Sequence of chain B:
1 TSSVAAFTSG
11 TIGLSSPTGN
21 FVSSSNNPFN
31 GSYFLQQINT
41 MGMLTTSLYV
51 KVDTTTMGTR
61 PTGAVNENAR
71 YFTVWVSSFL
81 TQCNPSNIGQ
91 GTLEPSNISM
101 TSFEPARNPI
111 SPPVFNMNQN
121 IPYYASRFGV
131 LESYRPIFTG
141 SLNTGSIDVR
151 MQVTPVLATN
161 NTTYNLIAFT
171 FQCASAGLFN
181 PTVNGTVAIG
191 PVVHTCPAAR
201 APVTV

Contacts between the two chains:
Residue R135 in chain A is in contact with residue R150 in chain B (closest heavy-atom distance 3.2 Å).
Residue I38 in chain A is in contact with residue M41 in chain B (closest heavy-atom distance 4.0 Å).
Residue Y49 in chain A interacts with residue R107 in chain B (closest heavy-atom distance 4.8 Å).
Residue Y49 in chain A interacts with residue I110 in chain B (closest heavy-atom distance 3.7 Å).
Residue I137 in chain A interacts with residue P112 in chain B (closest heavy-atom distance 4.0 Å).
Residue I137 in chain A interacts with residue P113 in chain B (closest heavy-atom distance 4.6 Å).
Residue S47 in chain A is in contact with residue M43 in chain B (closest heavy-atom distance 3.6 Å).
Residue I137 in chain A is in contact with residue F128 in chain B (closest heavy-atom distance 3.7 Å).
Residue Y134 in chain A interacts with residue V130 in chain B (closest heavy-atom distance 3.6 Å).
Residue I137 in chain A contacts residue I110 in chain B (closest heavy-atom distance 3.7 Å).
Residue Y134 in chain A contacts residue G129 in chain B (closest heavy-atom distance 3.5 Å).
Residue E132 in chain A interacts with residue V130 in chain B (closest heavy-atom distance 4.0 Å).
Residue I38 in chain A interacts with residue M43 in chain B (closest heavy-atom distance 4.0 Å).
Residue P191 in chain A contacts residue P197 in chain B (closest heavy-atom distance 4.2 Å).
Residue G13 in chain A interacts with residue P109 in chain B (closest heavy-atom distance 4.8 Å).
Residue Y134 in chain A is in contact with residue R150 in chain B (closest heavy-atom distance 3.8 Å).
Residue V4 in chain A interacts with residue S3 in chain B (closest heavy-atom distance 4.4 Å).
Residue V4 in chain A contacts residue T40 in chain B (closest heavy-atom distance 3.5 Å).
Residue R135 in chain A contacts residue F128 in chain B (closest heavy-atom distance 3.4 Å).
Residue S47 in chain A is in contact with residue P197 in chain B (closest heavy-atom distance 3.5 Å).
Residue R135 in chain A contacts residue G129 in chain B (closest heavy-atom distance 3.2 Å).
Residue P136 in chain A interacts with residue F128 in chain B (closest heavy-atom distance 3.3 Å).
Residue E94 in chain A is in contact with residue M41 in chain B (closest heavy-atom distance 3.8 Å).
Residue S133 in chain A is in contact with residue G129 in chain B (closest heavy-atom distance 4.1 Å).
Residue A5 in chain A interacts with residue M41 in chain B (closest heavy-atom distance 4.0 Å).
Residue E94 in chain A contacts residue A201 in chain B (closest heavy-atom distance 4.6 Å).
Residue G190 in chain A contacts residue F128 in chain B (closest heavy-atom distance 4.7 Å).
Residue Q36 in chain A contacts residue M43 in chain B (closest heavy-atom distance 3.4 Å).
Residue S133 in chain A contacts residue V130 in chain B (closest heavy-atom distance 3.5 Å).
Residue A6 in chain A interacts with residue M41 in chain B (closest heavy-atom distance 3.9 Å).
Residue S133 in chain A interacts with residue L131 in chain B (closest heavy-atom distance 3.0 Å).
Residue T45 in chain A interacts with residue M43 in chain B (closest heavy-atom distance 4.4 Å).
Residue Y49 in chain A contacts residue P197 in chain B (closest heavy-atom distance 3.8 Å).
Residue P191 in chain A interacts with residue T195 in chain B (closest heavy-atom distance 4.4 Å).
Residue I137 in chain A interacts with residue S111 in chain B (closest heavy-atom distance 4.0 Å).
Residue V193 in chain A is in contact with residue T195 in chain B (closest heavy-atom distance 3.3 Å).
Residue Q37 in chain A is in contact with residue M43 in chain B (closest heavy-atom distance 4.7 Å).
Residue S2 in chain A is in contact with residue M41 in chain B (closest heavy-atom distance 4.5 Å).
Residue I38 in chain A is in contact with residue T40 in chain B (closest heavy-atom distance 3.7 Å).
Residue A188 in chain A interacts with residue I110 in chain B (closest heavy-atom distance 4.0 Å).
Residue T40 in chain A contacts residue T40 in chain B (closest heavy-atom distance 3.5 Å).
Residue V193 in chain A is in contact with residue C196 in chain B (closest heavy-atom distance 4.8 Å).
Residue S133 in chain A contacts residue R150 in chain B (closest heavy-atom distance 4.3 Å).
Residue E132 in chain A interacts with residue E132 in chain B (closest heavy-atom distance 3.2 Å).
Residue P191 in chain A interacts with residue C196 in chain B (closest heavy-atom distance 4.2 Å).
Residue Q36 in chain A is in contact with residue P197 in chain B (closest heavy-atom distance 3.1 Å).
Residue I189 in chain A is in contact with residue I110 in chain B (closest heavy-atom distance 4.0 Å).
Residue G190 in chain A contacts residue G129 in chain B (closest heavy-atom distance 4.2 Å).
Residue R135 in chain A contacts residue R127 in chain B (closest heavy-atom distance 3.0 Å).
Residue Y49 in chain A is in contact with residue N108 in chain B (closest heavy-atom distance 3.6 Å).
Residue G190 in chain A is in contact with residue N108 in chain B (closest heavy-atom distance 4.7 Å).
Residue V4 in chain A contacts residue V4 in chain B (closest heavy-atom distance 4.3 Å).
Residue G13 in chain A is in contact with residue R107 in chain B (closest heavy-atom distance 4.8 Å).
Residue G190 in chain A is in contact with residue I110 in chain B (closest heavy-atom distance 3.7 Å).
Residue Y49 in chain A interacts with residue P109 in chain B (closest heavy-atom distance 3.4 Å).
Residue L14 in chain A contacts residue I110 in chain B (closest heavy-atom distance 4.6 Å).
Residue V4 in chain A contacts residue M41 in chain B (closest heavy-atom distance 3.6 Å).
Residue I12 in chain A contacts residue P109 in chain B (closest heavy-atom distance 3.5 Å).
Residue T45 in chain A interacts with residue T195 in chain B (closest heavy-atom distance 4.3 Å).
Residue L14 in chain A interacts with residue P109 in chain B (closest heavy-atom distance 3.9 Å).

The following describes two proteins that form a bound complex.

Sequence of chain A:
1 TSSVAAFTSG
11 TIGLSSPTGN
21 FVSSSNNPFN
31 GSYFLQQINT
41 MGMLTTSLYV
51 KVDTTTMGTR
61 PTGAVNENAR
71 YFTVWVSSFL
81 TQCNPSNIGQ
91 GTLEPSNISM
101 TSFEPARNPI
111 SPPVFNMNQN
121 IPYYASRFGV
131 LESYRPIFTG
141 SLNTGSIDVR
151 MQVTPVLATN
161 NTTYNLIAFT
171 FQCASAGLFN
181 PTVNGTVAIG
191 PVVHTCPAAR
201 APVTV